Residue-level contacts at the interface:
Residue G119 in protein 2 interacts with residue Q88 in protein 1 (closest heavy-atom distance 4.2 Å).
Residue I120 in protein 2 is in contact with residue Q88 in protein 1 (closest heavy-atom distance 4.2 Å).
Residue A130 in protein 2 interacts with residue W60 in protein 1 (closest heavy-atom distance 3.2 Å).
Residue V129 in protein 2 interacts with residue W60 in protein 1 (closest heavy-atom distance 3.6 Å).
Residue K132 in protein 2 interacts with residue W60 in protein 1 (closest heavy-atom distance 4.9 Å).

Sequence of protein 2:
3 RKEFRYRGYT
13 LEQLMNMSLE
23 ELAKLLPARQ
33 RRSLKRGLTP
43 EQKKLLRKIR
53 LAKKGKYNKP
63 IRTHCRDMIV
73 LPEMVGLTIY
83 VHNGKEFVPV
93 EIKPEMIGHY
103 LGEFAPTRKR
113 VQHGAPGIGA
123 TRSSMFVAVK

Sequence of protein 1:
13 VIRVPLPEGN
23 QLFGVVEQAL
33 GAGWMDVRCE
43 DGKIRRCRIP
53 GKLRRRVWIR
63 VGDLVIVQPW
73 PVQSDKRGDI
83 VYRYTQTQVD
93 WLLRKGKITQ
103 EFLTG

This data describes a binding interaction between two proteins.